Sequence of protein 2:
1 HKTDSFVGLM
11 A

The following describes two proteins that form a bound complex.

Sequence of protein 1:
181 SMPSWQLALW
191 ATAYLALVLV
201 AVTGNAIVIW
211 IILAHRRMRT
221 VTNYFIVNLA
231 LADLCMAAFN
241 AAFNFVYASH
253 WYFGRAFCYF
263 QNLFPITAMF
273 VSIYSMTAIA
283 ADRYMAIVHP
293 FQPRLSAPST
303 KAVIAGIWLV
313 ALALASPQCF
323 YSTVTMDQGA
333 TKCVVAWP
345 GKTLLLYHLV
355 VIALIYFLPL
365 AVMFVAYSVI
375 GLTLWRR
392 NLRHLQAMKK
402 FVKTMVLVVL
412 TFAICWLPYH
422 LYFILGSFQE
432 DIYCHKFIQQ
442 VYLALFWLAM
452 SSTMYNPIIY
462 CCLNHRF

Residue-level contacts at the interface:
Residue Y423 in protein 1 interacts with residue F6 in protein 2 (closest heavy-atom distance 3.5 Å).
Residue I268 in protein 1 contacts residue A11 in protein 2 (closest heavy-atom distance 3.4 Å).
Residue Q263 in protein 1 is in contact with residue A11 in protein 2 (closest heavy-atom distance 4.5 Å).
Residue A248 in protein 1 is in contact with residue F6 in protein 2 (closest heavy-atom distance 4.3 Å).
Residue F447 in protein 1 is in contact with residue M10 in protein 2 (closest heavy-atom distance 3.3 Å).
Residue C335 in protein 1 is in contact with residue L9 in protein 2 (closest heavy-atom distance 3.7 Å).
Residue F272 in protein 1 contacts residue M10 in protein 2 (closest heavy-atom distance 4.2 Å).
Residue K334 in protein 1 contacts residue L9 in protein 2 (closest heavy-atom distance 3.9 Å).
Residue Y247 in protein 1 is in contact with residue G8 in protein 2 (closest heavy-atom distance 4.8 Å).
Residue C435 in protein 1 is in contact with residue D4 in protein 2 (closest heavy-atom distance 4.0 Å).
Residue C435 in protein 1 interacts with residue F6 in protein 2 (closest heavy-atom distance 4.7 Å).
Residue I268 in protein 1 is in contact with residue M10 in protein 2 (closest heavy-atom distance 3.6 Å).
Residue M271 in protein 1 is in contact with residue M10 in protein 2 (closest heavy-atom distance 4.0 Å).
Residue F424 in protein 1 is in contact with residue G8 in protein 2 (closest heavy-atom distance 3.7 Å).
Residue Q440 in protein 1 interacts with residue F6 in protein 2 (closest heavy-atom distance 3.5 Å).
Residue N244 in protein 1 is in contact with residue L9 in protein 2 (closest heavy-atom distance 3.2 Å).
Residue Y443 in protein 1 contacts residue L9 in protein 2 (closest heavy-atom distance 2.4 Å).
Residue Y434 in protein 1 interacts with residue F6 in protein 2 (closest heavy-atom distance 3.3 Å).
Residue N240 in protein 1 interacts with residue A11 in protein 2 (closest heavy-atom distance 3.2 Å).
Residue C435 in protein 1 is in contact with residue S5 in protein 2 (closest heavy-atom distance 3.7 Å).
Residue Q263 in protein 1 is in contact with residue L9 in protein 2 (closest heavy-atom distance 4.5 Å).
Residue T327 in protein 1 contacts residue H1 in protein 2 (closest heavy-atom distance 3.4 Å).
Residue N240 in protein 1 is in contact with residue M10 in protein 2 (closest heavy-atom distance 2.8 Å).
Residue Y434 in protein 1 is in contact with residue S5 in protein 2 (closest heavy-atom distance 4.4 Å).
Residue F447 in protein 1 contacts residue L9 in protein 2 (closest heavy-atom distance 4.1 Å).
Residue D329 in protein 1 is in contact with residue T3 in protein 2 (closest heavy-atom distance 4.6 Å).
Residue Y443 in protein 1 is in contact with residue G8 in protein 2 (closest heavy-atom distance 3.4 Å).
Residue F447 in protein 1 interacts with residue A11 in protein 2 (closest heavy-atom distance 4.9 Å).
Residue F424 in protein 1 is in contact with residue M10 in protein 2 (closest heavy-atom distance 3.6 Å).
Residue M328 in protein 1 is in contact with residue H1 in protein 2 (closest heavy-atom distance 4.5 Å).
Residue Y443 in protein 1 interacts with residue F6 in protein 2 (closest heavy-atom distance 4.1 Å).
Residue F424 in protein 1 interacts with residue L9 in protein 2 (closest heavy-atom distance 4.7 Å).
Residue N244 in protein 1 interacts with residue A11 in protein 2 (closest heavy-atom distance 3.5 Å).
Residue D329 in protein 1 contacts residue H1 in protein 2 (closest heavy-atom distance 2.9 Å).
Residue K334 in protein 1 is in contact with residue V7 in protein 2 (closest heavy-atom distance 4.5 Å).
Residue H250 in protein 1 contacts residue V7 in protein 2 (closest heavy-atom distance 4.5 Å).
Residue H250 in protein 1 interacts with residue F6 in protein 2 (closest heavy-atom distance 4.4 Å).
Residue Y420 in protein 1 is in contact with residue M10 in protein 2 (closest heavy-atom distance 3.3 Å).
Residue Y443 in protein 1 interacts with residue M10 in protein 2 (closest heavy-atom distance 4.5 Å).
Residue Y247 in protein 1 interacts with residue V7 in protein 2 (closest heavy-atom distance 3.1 Å).
Residue Y423 in protein 1 interacts with residue G8 in protein 2 (closest heavy-atom distance 4.3 Å).
Residue M451 in protein 1 contacts residue M10 in protein 2 (closest heavy-atom distance 4.6 Å).
Residue H352 in protein 1 interacts with residue M10 in protein 2 (closest heavy-atom distance 4.0 Å).
Residue H421 in protein 1 contacts residue M10 in protein 2 (closest heavy-atom distance 4.6 Å).
Residue N244 in protein 1 interacts with residue M10 in protein 2 (closest heavy-atom distance 4.1 Å).
Residue I439 in protein 1 is in contact with residue F6 in protein 2 (closest heavy-atom distance 3.9 Å).
Residue D329 in protein 1 contacts residue K2 in protein 2 (closest heavy-atom distance 2.9 Å).
Residue C335 in protein 1 contacts residue V7 in protein 2 (closest heavy-atom distance 4.1 Å).
Residue Y247 in protein 1 contacts residue L9 in protein 2 (closest heavy-atom distance 4.3 Å).